These two protein chains interact to form a complex.

Residue-level contacts at the interface:
Residue P51 in chain B is in contact with residue Q59 in chain A (closest heavy-atom distance 3.6 Å).
Residue T66 in chain B contacts residue R66 in chain A (closest heavy-atom distance 4.5 Å).
Residue I30 in chain B contacts residue F17 in chain A (closest heavy-atom distance 4.2 Å).
Residue Q37 in chain B is in contact with residue L20 in chain A (closest heavy-atom distance 3.9 Å).
Residue E23 in chain B is in contact with residue K80 in chain A (closest heavy-atom distance 4.6 Å).
Residue E23 in chain B contacts residue L79 in chain A (closest heavy-atom distance 4.3 Å).
Residue S50 in chain B is in contact with residue D55 in chain A (closest heavy-atom distance 2.2 Å).
Residue S50 in chain B interacts with residue Q59 in chain A (closest heavy-atom distance 3.6 Å).
Residue L45 in chain B contacts residue L62 in chain A (closest heavy-atom distance 4.1 Å).
Residue E23 in chain B contacts residue F6 in chain A (closest heavy-atom distance 3.9 Å).
Residue Q37 in chain B contacts residue N21 in chain A (closest heavy-atom distance 3.1 Å).
Residue T66 in chain B interacts with residue L69 in chain A (closest heavy-atom distance 3.5 Å).
Residue C34 in chain B interacts with residue M72 in chain A (closest heavy-atom distance 3.9 Å).
Residue D62 in chain B is in contact with residue R66 in chain A (closest heavy-atom distance 3.4 Å).
Residue L69 in chain B interacts with residue S74 in chain A (closest heavy-atom distance 3.8 Å).
Residue Q37 in chain B is in contact with residue R24 in chain A (closest heavy-atom distance 2.3 Å).
Residue L70 in chain B is in contact with residue A73 in chain A (closest heavy-atom distance 3.9 Å).
Residue Q37 in chain B is in contact with residue L69 in chain A (closest heavy-atom distance 4.5 Å).
Residue S50 in chain B interacts with residue K52 in chain A (closest heavy-atom distance 4.4 Å).
Residue Q59 in chain B contacts residue R66 in chain A (closest heavy-atom distance 3.0 Å).
Residue Q44 in chain B contacts residue I28 in chain A (closest heavy-atom distance 4.5 Å).
Residue L69 in chain B contacts residue A73 in chain A (closest heavy-atom distance 4.2 Å).
Residue T49 in chain B interacts with residue Q59 in chain A (closest heavy-atom distance 4.4 Å).
Residue D26 in chain B contacts residue K10 in chain A (closest heavy-atom distance 3.9 Å).
Residue L70 in chain B is in contact with residue M76 in chain A (closest heavy-atom distance 4.2 Å).
Residue Q33 in chain B interacts with residue F17 in chain A (closest heavy-atom distance 3.6 Å).
Residue Y73 in chain B interacts with residue M76 in chain A (closest heavy-atom distance 4.4 Å).
Residue S48 in chain B interacts with residue I58 in chain A (closest heavy-atom distance 4.3 Å).
Residue T66 in chain B contacts residue A73 in chain A (closest heavy-atom distance 3.8 Å).
Residue L27 in chain B is in contact with residue K80 in chain A (closest heavy-atom distance 4.0 Å).
Residue Q44 in chain B interacts with residue V27 in chain A (closest heavy-atom distance 2.9 Å).
Residue I30 in chain B is in contact with residue I13 in chain A (closest heavy-atom distance 4.6 Å).
Residue C34 in chain B contacts residue F17 in chain A (closest heavy-atom distance 3.9 Å).
Residue Q37 in chain B is in contact with residue M72 in chain A (closest heavy-atom distance 3.6 Å).
Residue N78 in chain B contacts residue K80 in chain A (closest heavy-atom distance 4.2 Å).
Residue D47 in chain B interacts with residue K31 in chain A (closest heavy-atom distance 2.5 Å).
Residue T41 in chain B contacts residue L69 in chain A (closest heavy-atom distance 3.4 Å).
Residue T41 in chain B contacts residue Q65 in chain A (closest heavy-atom distance 3.0 Å).
Residue T41 in chain B contacts residue R24 in chain A (closest heavy-atom distance 2.5 Å).
Residue Q44 in chain B interacts with residue R24 in chain A (closest heavy-atom distance 3.2 Å).
Residue S77 in chain B contacts residue K80 in chain A (closest heavy-atom distance 3.7 Å).
Residue Y73 in chain B contacts residue K77 in chain A (closest heavy-atom distance 3.4 Å).
Residue Q44 in chain B is in contact with residue Q65 in chain A (closest heavy-atom distance 3.1 Å).
Residue I38 in chain B interacts with residue L69 in chain A (closest heavy-atom distance 3.9 Å).
Residue S48 in chain B is in contact with residue V27 in chain A (closest heavy-atom distance 4.2 Å).
Residue I63 in chain B interacts with residue R66 in chain A (closest heavy-atom distance 4.0 Å).
Residue C34 in chain B is in contact with residue M76 in chain A (closest heavy-atom distance 4.0 Å).
Residue S48 in chain B is in contact with residue K31 in chain A (closest heavy-atom distance 3.7 Å).
Residue Y73 in chain B contacts residue A73 in chain A (closest heavy-atom distance 3.7 Å).
Residue Y73 in chain B contacts residue S74 in chain A (closest heavy-atom distance 3.5 Å).
Residue T66 in chain B interacts with residue S70 in chain A (closest heavy-atom distance 3.9 Å).
Residue Y31 in chain B interacts with residue M76 in chain A (closest heavy-atom distance 3.5 Å).
Residue E40 in chain B is in contact with residue R24 in chain A (closest heavy-atom distance 3.6 Å).
Residue I30 in chain B interacts with residue M76 in chain A (closest heavy-atom distance 3.9 Å).
Residue Q44 in chain B interacts with residue L62 in chain A (closest heavy-atom distance 4.1 Å).
Residue Q37 in chain B is in contact with residue F17 in chain A (closest heavy-atom distance 3.7 Å).
Residue E58 in chain B is in contact with residue R66 in chain A (closest heavy-atom distance 4.1 Å).
Residue Q44 in chain B interacts with residue I23 in chain A (closest heavy-atom distance 4.1 Å).
Residue L27 in chain B interacts with residue L79 in chain A (closest heavy-atom distance 4.1 Å).
Residue T41 in chain B contacts residue R66 in chain A (closest heavy-atom distance 4.7 Å).

Sequence of chain B:
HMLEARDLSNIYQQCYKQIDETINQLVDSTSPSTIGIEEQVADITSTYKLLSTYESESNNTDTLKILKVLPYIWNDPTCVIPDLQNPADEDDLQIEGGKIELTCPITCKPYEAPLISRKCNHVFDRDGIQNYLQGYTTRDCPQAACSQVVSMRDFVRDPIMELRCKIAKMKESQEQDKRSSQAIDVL

Sequence of chain A:
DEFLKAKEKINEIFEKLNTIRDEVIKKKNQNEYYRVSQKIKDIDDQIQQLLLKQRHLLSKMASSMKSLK